Sequence of protein 2:
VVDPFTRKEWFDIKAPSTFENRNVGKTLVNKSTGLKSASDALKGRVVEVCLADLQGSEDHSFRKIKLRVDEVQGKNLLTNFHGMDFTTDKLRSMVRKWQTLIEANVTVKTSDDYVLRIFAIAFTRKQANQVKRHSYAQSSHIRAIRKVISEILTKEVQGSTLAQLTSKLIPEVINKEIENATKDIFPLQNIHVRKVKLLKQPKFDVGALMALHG

Sequence of protein 1:
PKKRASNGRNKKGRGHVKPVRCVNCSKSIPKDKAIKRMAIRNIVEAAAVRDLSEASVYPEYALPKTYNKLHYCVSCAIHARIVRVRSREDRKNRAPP

Interface contacts:
Residue E77 in protein 2 interacts with residue Y59 in protein 1 (closest heavy-atom distance 3.9 Å).
Residue R115 in protein 2 interacts with residue Y68 in protein 1 (closest heavy-atom distance 4.3 Å).
Residue S112 in protein 2 contacts residue Y68 in protein 1 (closest heavy-atom distance 3.7 Å).
Residue D72 in protein 2 is in contact with residue Y59 in protein 1 (closest heavy-atom distance 4.6 Å).
Residue D108 in protein 2 is in contact with residue Y68 in protein 1 (closest heavy-atom distance 3.2 Å).
Residue K116 in protein 2 interacts with residue K70 in protein 1 (closest heavy-atom distance 4.7 Å).
Residue R111 in protein 2 interacts with residue Y68 in protein 1 (closest heavy-atom distance 4.0 Å).
Residue R115 in protein 2 interacts with residue I41 in protein 1 (closest heavy-atom distance 4.5 Å).
Residue D108 in protein 2 is in contact with residue P65 in protein 1 (closest heavy-atom distance 3.9 Å).
Residue D108 in protein 2 contacts residue K66 in protein 1 (closest heavy-atom distance 3.8 Å).

This data describes a binding interaction between two proteins.